Sequence of chain B:
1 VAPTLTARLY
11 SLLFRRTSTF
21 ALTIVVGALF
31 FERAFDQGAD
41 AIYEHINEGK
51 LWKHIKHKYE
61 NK

Contacts between the two chains:
Residue V25 in chain B interacts with residue V30 in chain A (closest heavy-atom distance 3.2 Å).
Residue L22 in chain B interacts with residue V27 in chain A (closest heavy-atom distance 3.0 Å).
Residue S18 in chain B interacts with residue T20 in chain A (closest heavy-atom distance 3.3 Å).
Residue V25 in chain B is in contact with residue G31 in chain A (closest heavy-atom distance 3.5 Å).
Residue R16 in chain B is in contact with residue N16 in chain A (closest heavy-atom distance 3.9 Å).
Residue S18 in chain B is in contact with residue L23 in chain A (closest heavy-atom distance 2.8 Å).
Residue A21 in chain B is in contact with residue W24 in chain A (closest heavy-atom distance 3.6 Å).
Residue V26 in chain B interacts with residue V30 in chain A (closest heavy-atom distance 4.2 Å).
Residue L22 in chain B contacts residue L23 in chain A (closest heavy-atom distance 4.9 Å).
Residue A21 in chain B interacts with residue V27 in chain A (closest heavy-atom distance 3.7 Å).
Residue S18 in chain B is in contact with residue W24 in chain A (closest heavy-atom distance 3.2 Å).
Residue T17 in chain B interacts with residue W24 in chain A (closest heavy-atom distance 3.8 Å).
Residue S18 in chain B contacts residue V27 in chain A (closest heavy-atom distance 4.1 Å).
Residue R16 in chain B interacts with residue P19 in chain A (closest heavy-atom distance 4.4 Å).
Residue V25 in chain B contacts residue V27 in chain A (closest heavy-atom distance 3.7 Å).
Residue L22 in chain B is in contact with residue A26 in chain A (closest heavy-atom distance 3.9 Å).
Residue T19 in chain B interacts with residue L23 in chain A (closest heavy-atom distance 3.3 Å).
Residue L29 in chain B interacts with residue S34 in chain A (closest heavy-atom distance 3.3 Å).
Residue L22 in chain B interacts with residue V30 in chain A (closest heavy-atom distance 4.5 Å).

The following describes two proteins that form a bound complex.

Sequence of chain A:
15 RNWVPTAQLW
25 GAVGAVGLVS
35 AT